Sequence of the second protein:
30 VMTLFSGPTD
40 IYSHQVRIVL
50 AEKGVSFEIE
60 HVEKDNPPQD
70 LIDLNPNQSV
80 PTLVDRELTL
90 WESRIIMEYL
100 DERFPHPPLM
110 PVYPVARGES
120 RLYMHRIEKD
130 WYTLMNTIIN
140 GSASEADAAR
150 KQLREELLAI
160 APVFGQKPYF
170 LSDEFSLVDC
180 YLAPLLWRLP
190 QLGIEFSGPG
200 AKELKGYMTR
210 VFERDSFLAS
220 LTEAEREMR

These two protein chains interact to form a complex.

Interface contacts:
Residue R225 in the second protein is in contact with residue A87 in the first protein (closest heavy-atom distance 4.4 Å).
Residue R228 in the second protein contacts residue A87 in the first protein (closest heavy-atom distance 4.7 Å).

Sequence of the first protein:
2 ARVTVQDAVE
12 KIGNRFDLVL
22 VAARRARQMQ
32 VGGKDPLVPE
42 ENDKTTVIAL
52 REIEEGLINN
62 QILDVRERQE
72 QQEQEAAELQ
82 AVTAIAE